These two protein chains interact to form a complex.

Sequence of the first protein:
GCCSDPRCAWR

Contacts between the two chains:
Residue E199 in the second protein contacts residue R11 in the first protein (closest heavy-atom distance 3.3 Å).
Residue C196 in the second protein contacts residue C2 in the first protein (closest heavy-atom distance 3.8 Å).
Residue S156 in the second protein interacts with residue R7 in the first protein (closest heavy-atom distance 4.3 Å).
Residue G151 in the second protein is in contact with residue R7 in the first protein (closest heavy-atom distance 4.4 Å).
Residue V154 in the second protein contacts residue R7 in the first protein (closest heavy-atom distance 3.9 Å).
Residue Y194 in the second protein is in contact with residue R7 in the first protein (closest heavy-atom distance 4.7 Å).
Residue I202 in the second protein is in contact with residue R7 in the first protein (closest heavy-atom distance 3.0 Å).
Residue V154 in the second protein interacts with residue P6 in the first protein (closest heavy-atom distance 4.3 Å).
Residue W153 in the second protein contacts residue R7 in the first protein (closest heavy-atom distance 3.5 Å).
Residue Y201 in the second protein contacts residue R7 in the first protein (closest heavy-atom distance 3.7 Å).
Residue K31 in the second protein contacts residue R11 in the first protein (closest heavy-atom distance 4.7 Å).
Residue V154 in the second protein is in contact with residue W10 in the first protein (closest heavy-atom distance 4.9 Å).
Residue D203 in the second protein interacts with residue R7 in the first protein (closest heavy-atom distance 3.0 Å).
Residue C197 in the second protein contacts residue C8 in the first protein (closest heavy-atom distance 4.1 Å).
Residue S152 in the second protein interacts with residue R7 in the first protein (closest heavy-atom distance 3.3 Å).
Residue Y201 in the second protein interacts with residue R11 in the first protein (closest heavy-atom distance 4.0 Å).
Residue C197 in the second protein interacts with residue C2 in the first protein (closest heavy-atom distance 4.5 Å).
Residue Y99 in the second protein is in contact with residue P6 in the first protein (closest heavy-atom distance 4.7 Å).
Residue Y201 in the second protein is in contact with residue D5 in the first protein (closest heavy-atom distance 4.0 Å).
Residue Y194 in the second protein interacts with residue G1 in the first protein (closest heavy-atom distance 3.7 Å).
Residue Y155 in the second protein interacts with residue R7 in the first protein (closest heavy-atom distance 3.3 Å).
Residue C197 in the second protein is in contact with residue R11 in the first protein (closest heavy-atom distance 3.9 Å).
Residue E199 in the second protein contacts residue C8 in the first protein (closest heavy-atom distance 4.1 Å).
Residue Y201 in the second protein interacts with residue C8 in the first protein (closest heavy-atom distance 3.3 Å).
Residue W153 in the second protein is in contact with residue P6 in the first protein (closest heavy-atom distance 3.3 Å).
Residue C196 in the second protein interacts with residue C8 in the first protein (closest heavy-atom distance 4.3 Å).
Residue Y194 in the second protein contacts residue D5 in the first protein (closest heavy-atom distance 2.7 Å).
Residue Y99 in the second protein contacts residue R7 in the first protein (closest heavy-atom distance 2.8 Å).
Residue Y194 in the second protein interacts with residue C8 in the first protein (closest heavy-atom distance 4.0 Å).
Residue Y194 in the second protein contacts residue C2 in the first protein (closest heavy-atom distance 3.7 Å).

Sequence of the second protein:
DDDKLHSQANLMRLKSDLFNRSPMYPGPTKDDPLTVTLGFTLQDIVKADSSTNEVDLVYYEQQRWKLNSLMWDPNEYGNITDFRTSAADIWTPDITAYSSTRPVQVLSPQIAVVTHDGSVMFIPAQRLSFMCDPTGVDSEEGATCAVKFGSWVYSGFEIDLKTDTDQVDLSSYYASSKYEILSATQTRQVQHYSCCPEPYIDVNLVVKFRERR